These two protein chains interact to form a complex.

Sequence of protein 1:
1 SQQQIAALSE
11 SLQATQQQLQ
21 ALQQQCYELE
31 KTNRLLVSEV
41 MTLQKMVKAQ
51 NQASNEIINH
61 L

Sequence of protein 2:
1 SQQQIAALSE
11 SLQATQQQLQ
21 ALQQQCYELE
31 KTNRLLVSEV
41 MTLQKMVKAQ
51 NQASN

Contacts between the two chains:
Residue L43 in protein 1 interacts with residue Q44 in protein 2 (closest heavy-atom distance 3.8 Å).
Residue M46 in protein 1 interacts with residue K48 in protein 2 (closest heavy-atom distance 3.5 Å).
Residue Q50 in protein 1 contacts residue Q50 in protein 2 (closest heavy-atom distance 3.6 Å).
Residue E39 in protein 1 interacts with residue V40 in protein 2 (closest heavy-atom distance 3.6 Å).
Residue A21 in protein 1 is in contact with residue Q23 in protein 2 (closest heavy-atom distance 3.8 Å).
Residue Q50 in protein 1 contacts residue N51 in protein 2 (closest heavy-atom distance 3.0 Å).
Residue Q50 in protein 1 is in contact with residue S54 in protein 2 (closest heavy-atom distance 3.3 Å).
Residue T32 in protein 1 contacts residue E30 in protein 2 (closest heavy-atom distance 4.2 Å).
Residue L36 in protein 1 contacts residue V40 in protein 2 (closest heavy-atom distance 4.0 Å).
Residue T15 in protein 1 is in contact with residue Q16 in protein 2 (closest heavy-atom distance 3.0 Å).
Residue T15 in protein 1 interacts with residue L19 in protein 2 (closest heavy-atom distance 3.4 Å).
Residue Q25 in protein 1 interacts with residue C26 in protein 2 (closest heavy-atom distance 3.6 Å).
Residue L22 in protein 1 interacts with residue Q23 in protein 2 (closest heavy-atom distance 3.5 Å).
Residue L8 in protein 1 is in contact with residue L12 in protein 2 (closest heavy-atom distance 3.5 Å).
Residue N33 in protein 1 interacts with residue N33 in protein 2 (closest heavy-atom distance 3.9 Å).
Residue S11 in protein 1 is in contact with residue Q16 in protein 2 (closest heavy-atom distance 3.3 Å).
Residue M46 in protein 1 contacts residue Q44 in protein 2 (closest heavy-atom distance 3.0 Å).
Residue T42 in protein 1 interacts with residue Q44 in protein 2 (closest heavy-atom distance 3.8 Å).
Residue T15 in protein 1 interacts with residue L12 in protein 2 (closest heavy-atom distance 4.0 Å).
Residue V40 in protein 1 interacts with residue V40 in protein 2 (closest heavy-atom distance 3.8 Å).
Residue L8 in protein 1 contacts residue L8 in protein 2 (closest heavy-atom distance 3.3 Å).
Residue L43 in protein 1 contacts residue V47 in protein 2 (closest heavy-atom distance 4.0 Å).
Residue L35 in protein 1 contacts residue V37 in protein 2 (closest heavy-atom distance 4.1 Å).
Residue Q4 in protein 1 contacts residue I5 in protein 2 (closest heavy-atom distance 3.1 Å).
Residue S11 in protein 1 is in contact with residue L12 in protein 2 (closest heavy-atom distance 4.1 Å).
Residue L19 in protein 1 contacts residue L19 in protein 2 (closest heavy-atom distance 3.6 Å).
Residue L43 in protein 1 contacts residue L43 in protein 2 (closest heavy-atom distance 3.8 Å).
Residue Q25 in protein 1 is in contact with residue Q23 in protein 2 (closest heavy-atom distance 4.3 Å).
Residue I5 in protein 1 is in contact with residue I5 in protein 2 (closest heavy-atom distance 3.2 Å).
Residue T15 in protein 1 interacts with residue T15 in protein 2 (closest heavy-atom distance 3.9 Å).
Residue V47 in protein 1 contacts residue V47 in protein 2 (closest heavy-atom distance 4.0 Å).
Residue L36 in protein 1 interacts with residue L36 in protein 2 (closest heavy-atom distance 3.8 Å).
Residue L8 in protein 1 interacts with residue S9 in protein 2 (closest heavy-atom distance 3.4 Å).
Residue Q4 in protein 1 interacts with residue Q2 in protein 2 (closest heavy-atom distance 3.4 Å).
Residue Q25 in protein 1 contacts residue Y27 in protein 2 (closest heavy-atom distance 2.6 Å).
Residue L29 in protein 1 is in contact with residue N33 in protein 2 (closest heavy-atom distance 3.0 Å).
Residue I57 in protein 1 interacts with residue S54 in protein 2 (closest heavy-atom distance 3.8 Å).
Residue E39 in protein 1 interacts with residue Q44 in protein 2 (closest heavy-atom distance 2.8 Å).
Residue Q50 in protein 1 is in contact with residue V47 in protein 2 (closest heavy-atom distance 3.7 Å).
Residue E28 in protein 1 interacts with residue E30 in protein 2 (closest heavy-atom distance 3.6 Å).
Residue A53 in protein 1 contacts residue S54 in protein 2 (closest heavy-atom distance 3.9 Å).
Residue T32 in protein 1 interacts with residue V37 in protein 2 (closest heavy-atom distance 3.9 Å).
Residue L22 in protein 1 is in contact with residue C26 in protein 2 (closest heavy-atom distance 4.2 Å).
Residue E39 in protein 1 is in contact with residue M41 in protein 2 (closest heavy-atom distance 3.6 Å).
Residue L29 in protein 1 contacts residue E30 in protein 2 (closest heavy-atom distance 3.5 Å).
Residue Q18 in protein 1 interacts with residue Q20 in protein 2 (closest heavy-atom distance 2.9 Å).
Residue C26 in protein 1 contacts residue C26 in protein 2 (closest heavy-atom distance 3.8 Å).
Residue Q25 in protein 1 is in contact with residue E30 in protein 2 (closest heavy-atom distance 3.7 Å).
Residue L43 in protein 1 interacts with residue V40 in protein 2 (closest heavy-atom distance 4.1 Å).
Residue L12 in protein 1 contacts residue L12 in protein 2 (closest heavy-atom distance 3.9 Å).
Residue T32 in protein 1 interacts with residue N33 in protein 2 (closest heavy-atom distance 3.3 Å).
Residue Q18 in protein 1 interacts with residue Q23 in protein 2 (closest heavy-atom distance 3.1 Å).
Residue A14 in protein 1 contacts residue Q16 in protein 2 (closest heavy-atom distance 3.0 Å).
Residue L8 in protein 1 is in contact with residue I5 in protein 2 (closest heavy-atom distance 4.0 Å).
Residue L29 in protein 1 is in contact with residue L29 in protein 2 (closest heavy-atom distance 3.7 Å).
Residue L22 in protein 1 contacts residue L22 in protein 2 (closest heavy-atom distance 3.7 Å).
Residue Q18 in protein 1 contacts residue L19 in protein 2 (closest heavy-atom distance 3.5 Å).
Residue M46 in protein 1 interacts with residue V47 in protein 2 (closest heavy-atom distance 3.7 Å).
Residue T32 in protein 1 contacts residue R34 in protein 2 (closest heavy-atom distance 3.7 Å).
Residue L36 in protein 1 contacts residue V37 in protein 2 (closest heavy-atom distance 3.8 Å).